Residue-level contacts at the interface:
Residue K41 in the first protein interacts with residue E43 in the second protein (closest heavy-atom distance 3.4 Å).
Residue K48 in the first protein contacts residue V47 in the second protein (closest heavy-atom distance 3.8 Å).
Residue L44 in the first protein is in contact with residue E43 in the second protein (closest heavy-atom distance 3.4 Å).
Residue M10 in the first protein interacts with residue S5 in the second protein (closest heavy-atom distance 3.5 Å).
Residue I40 in the first protein contacts residue I40 in the second protein (closest heavy-atom distance 3.7 Å).
Residue A6 in the first protein contacts residue I9 in the second protein (closest heavy-atom distance 3.9 Å).
Residue I9 in the first protein is in contact with residue I9 in the second protein (closest heavy-atom distance 4.0 Å).
Residue D28 in the first protein contacts residue K26 in the second protein (closest heavy-atom distance 3.0 Å).
Residue V37 in the first protein is in contact with residue I40 in the second protein (closest heavy-atom distance 3.8 Å).
Residue M16 in the first protein contacts residue M16 in the second protein (closest heavy-atom distance 3.5 Å).
Residue L13 in the first protein is in contact with residue M16 in the second protein (closest heavy-atom distance 3.8 Å).
Residue M58 in the first protein contacts residue M58 in the second protein (closest heavy-atom distance 3.5 Å).
Residue M58 in the first protein contacts residue I54 in the second protein (closest heavy-atom distance 3.9 Å).
Residue K41 in the first protein interacts with residue I40 in the second protein (closest heavy-atom distance 3.8 Å).
Residue L31 in the first protein interacts with residue K29 in the second protein (closest heavy-atom distance 3.4 Å).
Residue V37 in the first protein contacts residue Q33 in the second protein (closest heavy-atom distance 3.9 Å).
Residue L51 in the first protein interacts with residue V47 in the second protein (closest heavy-atom distance 3.5 Å).
Residue A6 in the first protein is in contact with residue S5 in the second protein (closest heavy-atom distance 3.9 Å).
Residue M10 in the first protein is in contact with residue L12 in the second protein (closest heavy-atom distance 3.7 Å).
Residue D17 in the first protein interacts with residue R19 in the second protein (closest heavy-atom distance 3.1 Å).
Residue E55 in the first protein contacts residue T50 in the second protein (closest heavy-atom distance 3.7 Å).
Residue E24 in the first protein interacts with residue L23 in the second protein (closest heavy-atom distance 4.0 Å).
Residue L20 in the first protein is in contact with residue L23 in the second protein (closest heavy-atom distance 3.7 Å).
Residue V30 in the first protein contacts residue Q33 in the second protein (closest heavy-atom distance 3.7 Å).
Residue V37 in the first protein interacts with residue M36 in the second protein (closest heavy-atom distance 3.4 Å).
Residue E55 in the first protein is in contact with residue M57 in the second protein (closest heavy-atom distance 3.6 Å).
Residue L51 in the first protein interacts with residue T50 in the second protein (closest heavy-atom distance 3.6 Å).
Residue L13 in the first protein contacts residue I9 in the second protein (closest heavy-atom distance 3.8 Å).
Residue K41 in the first protein interacts with residue M36 in the second protein (closest heavy-atom distance 3.9 Å).
Residue V27 in the first protein interacts with residue L23 in the second protein (closest heavy-atom distance 3.9 Å).
Residue S45 in the first protein interacts with residue E43 in the second protein (closest heavy-atom distance 3.4 Å).
Residue L20 in the first protein is in contact with residue R19 in the second protein (closest heavy-atom distance 3.9 Å).
Residue V27 in the first protein contacts residue K26 in the second protein (closest heavy-atom distance 3.5 Å).
Residue E55 in the first protein is in contact with residue I54 in the second protein (closest heavy-atom distance 4.1 Å).
Residue E24 in the first protein is in contact with residue K26 in the second protein (closest heavy-atom distance 3.7 Å).
Residue G34 in the first protein interacts with residue Q33 in the second protein (closest heavy-atom distance 3.1 Å).
Residue L20 in the first protein is in contact with residue L20 in the second protein (closest heavy-atom distance 3.3 Å).
Residue K48 in the first protein is in contact with residue T46 in the second protein (closest heavy-atom distance 3.8 Å).
Residue K48 in the first protein interacts with residue E43 in the second protein (closest heavy-atom distance 3.8 Å).
Residue L51 in the first protein contacts residue I54 in the second protein (closest heavy-atom distance 3.8 Å).
Residue Q21 in the first protein is in contact with residue R19 in the second protein (closest heavy-atom distance 3.5 Å).
Residue L31 in the first protein interacts with residue Q33 in the second protein (closest heavy-atom distance 3.2 Å).
Residue A52 in the first protein is in contact with residue T50 in the second protein (closest heavy-atom distance 3.8 Å).
Residue E55 in the first protein interacts with residue T53 in the second protein (closest heavy-atom distance 3.6 Å).
Residue L44 in the first protein is in contact with residue I40 in the second protein (closest heavy-atom distance 3.3 Å).
Residue K41 in the first protein interacts with residue Q39 in the second protein (closest heavy-atom distance 3.8 Å).
Residue M10 in the first protein is in contact with residue E8 in the second protein (closest heavy-atom distance 3.7 Å).
Residue E24 in the first protein is in contact with residue R19 in the second protein (closest heavy-atom distance 3.1 Å).
Residue T38 in the first protein interacts with residue M36 in the second protein (closest heavy-atom distance 3.8 Å).
Residue D17 in the first protein contacts residue M16 in the second protein (closest heavy-atom distance 3.6 Å).
Residue M10 in the first protein is in contact with residue I9 in the second protein (closest heavy-atom distance 3.5 Å).
Residue L20 in the first protein is in contact with residue M16 in the second protein (closest heavy-atom distance 4.1 Å).
Residue E24 in the first protein interacts with residue H22 in the second protein (closest heavy-atom distance 3.5 Å).
Residue L31 in the first protein interacts with residue V30 in the second protein (closest heavy-atom distance 3.8 Å).
Residue L51 in the first protein interacts with residue L51 in the second protein (closest heavy-atom distance 4.0 Å).
Residue L44 in the first protein is in contact with residue L44 in the second protein (closest heavy-atom distance 3.9 Å).
Residue L13 in the first protein interacts with residue L13 in the second protein (closest heavy-atom distance 3.9 Å).
Residue L31 in the first protein is in contact with residue K26 in the second protein (closest heavy-atom distance 4.0 Å).
Residue A59 in the first protein contacts residue M57 in the second protein (closest heavy-atom distance 3.9 Å).
Residue V30 in the first protein contacts residue V30 in the second protein (closest heavy-atom distance 3.9 Å).

Sequence of the second protein:
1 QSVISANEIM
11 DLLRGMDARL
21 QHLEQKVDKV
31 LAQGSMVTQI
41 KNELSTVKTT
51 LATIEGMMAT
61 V

Sequence of the first protein:
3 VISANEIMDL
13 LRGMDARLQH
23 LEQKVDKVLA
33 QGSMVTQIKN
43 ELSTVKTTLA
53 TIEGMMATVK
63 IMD

This data describes a binding interaction between two proteins.